This data describes a binding interaction between two proteins.

Sequence of protein 1:
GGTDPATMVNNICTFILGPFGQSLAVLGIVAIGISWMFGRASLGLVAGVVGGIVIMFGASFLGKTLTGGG

Sequence of protein 2:
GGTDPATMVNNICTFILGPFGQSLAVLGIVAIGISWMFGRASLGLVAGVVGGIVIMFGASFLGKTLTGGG

Interface contacts:
Residue M107 in protein 2 is in contact with residue G84 in protein 1 (closest heavy-atom distance 3.8 Å).
Residue G120 in protein 2 interacts with residue Q73 in protein 1 (closest heavy-atom distance 2.9 Å).
Residue V60 in protein 2 interacts with residue S74 in protein 1 (closest heavy-atom distance 3.6 Å).
Residue A110 in protein 2 interacts with residue I80 in protein 1 (closest heavy-atom distance 3.6 Å).
Residue S111 in protein 2 contacts residue V77 in protein 1 (closest heavy-atom distance 3.8 Å).
Residue A57 in protein 2 interacts with residue F71 in protein 1 (closest heavy-atom distance 4.2 Å).
Residue C64 in protein 2 is in contact with residue V77 in protein 1 (closest heavy-atom distance 4.5 Å).
Residue L75 in protein 2 contacts residue F89 in protein 1 (closest heavy-atom distance 3.7 Å).
Residue P56 in protein 2 interacts with residue F66 in protein 1 (closest heavy-atom distance 4.4 Å).
Residue G99 in protein 2 interacts with residue W87 in protein 1 (closest heavy-atom distance 3.9 Å).
Residue G121 in protein 2 is in contact with residue Q73 in protein 1 (closest heavy-atom distance 3.9 Å).
Residue I67 in protein 2 contacts residue I85 in protein 1 (closest heavy-atom distance 4.7 Å).
Residue I104 in protein 2 interacts with residue M88 in protein 1 (closest heavy-atom distance 4.3 Å).
Residue T118 in protein 2 interacts with residue A76 in protein 1 (closest heavy-atom distance 4.8 Å).
Residue L75 in protein 2 is in contact with residue M88 in protein 1 (closest heavy-atom distance 4.4 Å).
Residue G99 in protein 2 interacts with residue A92 in protein 1 (closest heavy-atom distance 4.5 Å).
Residue L113 in protein 2 interacts with residue I80 in protein 1 (closest heavy-atom distance 4.2 Å).
Residue G79 in protein 2 is in contact with residue F89 in protein 1 (closest heavy-atom distance 3.7 Å).
Residue G79 in protein 2 is in contact with residue M88 in protein 1 (closest heavy-atom distance 4.7 Å).
Residue I106 in protein 2 contacts residue I83 in protein 1 (closest heavy-atom distance 4.1 Å).
Residue N61 in protein 2 is in contact with residue S74 in protein 1 (closest heavy-atom distance 3.9 Å).
Residue A110 in protein 2 interacts with residue V81 in protein 1 (closest heavy-atom distance 3.7 Å).
Residue A110 in protein 2 contacts residue V77 in protein 1 (closest heavy-atom distance 4.0 Å).
Residue T118 in protein 2 contacts residue F108 in protein 1 (closest heavy-atom distance 4.3 Å).
Residue T118 in protein 2 interacts with residue Q73 in protein 1 (closest heavy-atom distance 3.7 Å).
Residue I106 in protein 2 is in contact with residue G84 in protein 1 (closest heavy-atom distance 3.8 Å).
Residue M107 in protein 2 contacts residue M88 in protein 1 (closest heavy-atom distance 3.6 Å).
Residue G103 in protein 2 is in contact with residue G84 in protein 1 (closest heavy-atom distance 3.2 Å).
Residue V60 in protein 2 is in contact with residue F71 in protein 1 (closest heavy-atom distance 3.6 Å).
Residue I106 in protein 2 contacts residue W87 in protein 1 (closest heavy-atom distance 3.6 Å).
Residue G114 in protein 2 contacts residue V77 in protein 1 (closest heavy-atom distance 4.5 Å).
Residue G103 in protein 2 interacts with residue W87 in protein 1 (closest heavy-atom distance 3.9 Å).
Residue I67 in protein 2 is in contact with residue V81 in protein 1 (closest heavy-atom distance 3.8 Å).
Residue G102 in protein 2 is in contact with residue W87 in protein 1 (closest heavy-atom distance 4.0 Å).
Residue P56 in protein 2 interacts with residue F71 in protein 1 (closest heavy-atom distance 3.8 Å).
Residue G114 in protein 2 is in contact with residue I80 in protein 1 (closest heavy-atom distance 3.7 Å).
Residue L117 in protein 2 is in contact with residue V105 in protein 1 (closest heavy-atom distance 4.7 Å).
Residue L75 in protein 2 contacts residue I85 in protein 1 (closest heavy-atom distance 4.9 Å).
Residue M107 in protein 2 is in contact with residue V81 in protein 1 (closest heavy-atom distance 3.9 Å).
Residue L78 in protein 2 contacts residue F89 in protein 1 (closest heavy-atom distance 4.0 Å).
Residue G99 in protein 2 is in contact with residue M88 in protein 1 (closest heavy-atom distance 5.0 Å).
Residue L68 in protein 2 interacts with residue V81 in protein 1 (closest heavy-atom distance 4.4 Å).
Residue C64 in protein 2 is in contact with residue L78 in protein 1 (closest heavy-atom distance 4.4 Å).
Residue V100 in protein 2 is in contact with residue M88 in protein 1 (closest heavy-atom distance 4.0 Å).
Residue V60 in protein 2 interacts with residue L75 in protein 1 (closest heavy-atom distance 5.0 Å).
Residue L117 in protein 2 interacts with residue I104 in protein 1 (closest heavy-atom distance 3.6 Å).
Residue I104 in protein 2 contacts residue G84 in protein 1 (closest heavy-atom distance 4.8 Å).
Residue G103 in protein 2 is in contact with residue M88 in protein 1 (closest heavy-atom distance 5.0 Å).
Residue I63 in protein 2 interacts with residue L78 in protein 1 (closest heavy-atom distance 4.1 Å).
Residue T118 in protein 2 is in contact with residue I104 in protein 1 (closest heavy-atom distance 4.9 Å).
Residue M107 in protein 2 contacts residue I80 in protein 1 (closest heavy-atom distance 4.9 Å).
Residue V60 in protein 2 contacts residue L78 in protein 1 (closest heavy-atom distance 4.6 Å).
Residue M107 in protein 2 contacts residue I85 in protein 1 (closest heavy-atom distance 4.3 Å).
Residue L117 in protein 2 interacts with residue V101 in protein 1 (closest heavy-atom distance 4.7 Å).
Residue I106 in protein 2 interacts with residue I80 in protein 1 (closest heavy-atom distance 3.6 Å).
Residue G103 in protein 2 is in contact with residue I85 in protein 1 (closest heavy-atom distance 4.9 Å).